Sequence of protein 1:
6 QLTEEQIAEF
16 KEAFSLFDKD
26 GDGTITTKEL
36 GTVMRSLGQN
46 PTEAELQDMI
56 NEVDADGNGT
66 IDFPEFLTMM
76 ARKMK

Contacts between the two chains:
Residue M79 in protein 1 is in contact with residue A25 in protein 2 (closest heavy-atom distance 4.0 Å).
Residue Q11 in protein 1 interacts with residue I24 in protein 2 (closest heavy-atom distance 3.7 Å).
Residue F15 in protein 1 interacts with residue S21 in protein 2 (closest heavy-atom distance 3.4 Å).
Residue E14 in protein 1 contacts residue S21 in protein 2 (closest heavy-atom distance 3.4 Å).
Residue A18 in protein 1 is in contact with residue T14 in protein 2 (closest heavy-atom distance 4.0 Å).
Residue L42 in protein 1 interacts with residue L16 in protein 2 (closest heavy-atom distance 3.7 Å).
Residue M75 in protein 1 interacts with residue S21 in protein 2 (closest heavy-atom distance 3.8 Å).
Residue M39 in protein 1 is in contact with residue L13 in protein 2 (closest heavy-atom distance 3.4 Å).
Residue M74 in protein 1 is in contact with residue L10 in protein 2 (closest heavy-atom distance 3.8 Å).
Residue K78 in protein 1 contacts residue F11 in protein 2 (closest heavy-atom distance 3.6 Å).
Residue M54 in protein 1 contacts residue L8 in protein 2 (closest heavy-atom distance 3.3 Å).
Residue L21 in protein 1 contacts residue H18 in protein 2 (closest heavy-atom distance 3.9 Å).
Residue F22 in protein 1 interacts with residue L13 in protein 2 (closest heavy-atom distance 4.1 Å).
Residue L35 in protein 1 interacts with residue L13 in protein 2 (closest heavy-atom distance 3.9 Å).
Residue L21 in protein 1 interacts with residue I17 in protein 2 (closest heavy-atom distance 3.7 Å).
Residue L42 in protein 1 is in contact with residue L13 in protein 2 (closest heavy-atom distance 3.5 Å).
Residue M75 in protein 1 interacts with residue F11 in protein 2 (closest heavy-atom distance 3.8 Å).
Residue A18 in protein 1 contacts residue S21 in protein 2 (closest heavy-atom distance 3.5 Å).
Residue I66 in protein 1 is in contact with residue L10 in protein 2 (closest heavy-atom distance 4.3 Å).
Residue V38 in protein 1 is in contact with residue I17 in protein 2 (closest heavy-atom distance 4.0 Å).
Residue F71 in protein 1 interacts with residue L10 in protein 2 (closest heavy-atom distance 4.1 Å).
Residue F22 in protein 1 is in contact with residue L10 in protein 2 (closest heavy-atom distance 3.7 Å).
Residue M75 in protein 1 contacts residue A25 in protein 2 (closest heavy-atom distance 4.8 Å).
Residue M75 in protein 1 contacts residue T14 in protein 2 (closest heavy-atom distance 4.1 Å).
Residue F71 in protein 1 is in contact with residue T14 in protein 2 (closest heavy-atom distance 3.6 Å).
Residue E10 in protein 1 contacts residue R20 in protein 2 (closest heavy-atom distance 3.9 Å).
Residue E57 in protein 1 is in contact with residue S9 in protein 2 (closest heavy-atom distance 3.9 Å).
Residue M54 in protein 1 contacts residue L10 in protein 2 (closest heavy-atom distance 3.7 Å).
Residue M54 in protein 1 contacts residue L13 in protein 2 (closest heavy-atom distance 3.8 Å).
Residue M74 in protein 1 contacts residue F11 in protein 2 (closest heavy-atom distance 3.7 Å).
Residue V58 in protein 1 contacts residue L10 in protein 2 (closest heavy-atom distance 3.9 Å).
Residue F22 in protein 1 contacts residue T14 in protein 2 (closest heavy-atom distance 3.3 Å).
Residue L42 in protein 1 contacts residue I17 in protein 2 (closest heavy-atom distance 4.0 Å).
Residue M79 in protein 1 interacts with residue I24 in protein 2 (closest heavy-atom distance 4.1 Å).
Residue I30 in protein 1 contacts residue L10 in protein 2 (closest heavy-atom distance 4.8 Å).
Residue K78 in protein 1 interacts with residue A25 in protein 2 (closest heavy-atom distance 3.6 Å).
Residue E14 in protein 1 interacts with residue H18 in protein 2 (closest heavy-atom distance 3.2 Å).
Residue V38 in protein 1 contacts residue L13 in protein 2 (closest heavy-atom distance 4.4 Å).
Residue F15 in protein 1 interacts with residue I24 in protein 2 (closest heavy-atom distance 3.6 Å).
Residue E14 in protein 1 contacts residue I24 in protein 2 (closest heavy-atom distance 3.8 Å).
Residue A18 in protein 1 contacts residue H18 in protein 2 (closest heavy-atom distance 3.6 Å).
Residue Q44 in protein 1 contacts residue L8 in protein 2 (closest heavy-atom distance 4.0 Å).
Residue M75 in protein 1 contacts residue A22 in protein 2 (closest heavy-atom distance 5.0 Å).
Residue E17 in protein 1 is in contact with residue H18 in protein 2 (closest heavy-atom distance 2.7 Å).
Residue M39 in protein 1 interacts with residue L8 in protein 2 (closest heavy-atom distance 4.5 Å).
Residue M54 in protein 1 is in contact with residue S9 in protein 2 (closest heavy-atom distance 3.7 Å).
Residue F22 in protein 1 interacts with residue I17 in protein 2 (closest heavy-atom distance 3.5 Å).
Residue E14 in protein 1 contacts residue R20 in protein 2 (closest heavy-atom distance 3.4 Å).
Residue A18 in protein 1 contacts residue I17 in protein 2 (closest heavy-atom distance 4.7 Å).
Residue L35 in protein 1 interacts with residue L10 in protein 2 (closest heavy-atom distance 3.5 Å).

Sequence of protein 2:
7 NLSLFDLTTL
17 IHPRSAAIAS

This data describes a binding interaction between two proteins.